The following describes two proteins that form a bound complex.

Sequence of the first protein:
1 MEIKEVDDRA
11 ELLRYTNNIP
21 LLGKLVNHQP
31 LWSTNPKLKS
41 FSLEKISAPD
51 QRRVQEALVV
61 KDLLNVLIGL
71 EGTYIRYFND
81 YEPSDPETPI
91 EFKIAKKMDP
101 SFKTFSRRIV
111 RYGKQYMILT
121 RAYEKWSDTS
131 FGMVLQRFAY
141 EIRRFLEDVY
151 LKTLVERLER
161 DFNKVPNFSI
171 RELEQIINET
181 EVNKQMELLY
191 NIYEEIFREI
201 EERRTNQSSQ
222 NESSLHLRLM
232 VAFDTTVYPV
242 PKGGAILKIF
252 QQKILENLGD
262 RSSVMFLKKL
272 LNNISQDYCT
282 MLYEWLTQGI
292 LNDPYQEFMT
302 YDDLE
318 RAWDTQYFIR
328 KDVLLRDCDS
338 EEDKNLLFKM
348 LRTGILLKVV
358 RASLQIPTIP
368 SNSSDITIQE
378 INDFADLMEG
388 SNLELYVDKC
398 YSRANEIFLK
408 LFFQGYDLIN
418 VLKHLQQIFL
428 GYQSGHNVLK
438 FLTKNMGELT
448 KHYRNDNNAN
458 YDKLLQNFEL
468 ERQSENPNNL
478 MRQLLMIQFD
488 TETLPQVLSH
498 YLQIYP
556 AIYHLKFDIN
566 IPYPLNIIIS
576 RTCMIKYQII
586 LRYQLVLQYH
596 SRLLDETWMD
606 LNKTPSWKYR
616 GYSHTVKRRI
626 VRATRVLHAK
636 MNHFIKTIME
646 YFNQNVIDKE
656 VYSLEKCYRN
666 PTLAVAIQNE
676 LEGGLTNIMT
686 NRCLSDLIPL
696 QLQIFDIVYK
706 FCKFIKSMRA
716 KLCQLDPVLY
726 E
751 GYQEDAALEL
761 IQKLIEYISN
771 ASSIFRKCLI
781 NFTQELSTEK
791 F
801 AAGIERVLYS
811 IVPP

Contacts between the two chains:
Residue R627 in the first protein contacts residue Y445 in the second protein (closest heavy-atom distance 3.1 Å).
Residue L436 in the first protein is in contact with residue S250 in the second protein (closest heavy-atom distance 3.5 Å).
Residue Y809 in the first protein interacts with residue Q339 in the second protein (closest heavy-atom distance 3.3 Å).
Residue N648 in the first protein is in contact with residue Y247 in the second protein (closest heavy-atom distance 3.1 Å).
Residue W603 in the first protein contacts residue I260 in the second protein (closest heavy-atom distance 2.8 Å).
Residue S810 in the first protein contacts residue S349 in the second protein (closest heavy-atom distance 3.2 Å).
Residue P814 in the first protein contacts residue P345 in the second protein (closest heavy-atom distance 3.4 Å).
Residue E645 in the first protein contacts residue Y249 in the second protein (closest heavy-atom distance 2.6 Å).
Residue N607 in the first protein is in contact with residue D199 in the second protein (closest heavy-atom distance 3.4 Å).
Residue H433 in the first protein interacts with residue P245 in the second protein (closest heavy-atom distance 3.4 Å).
Residue Q430 in the first protein is in contact with residue P245 in the second protein (closest heavy-atom distance 3.6 Å).
Residue W603 in the first protein contacts residue S257 in the second protein (closest heavy-atom distance 3.4 Å).
Residue G428 in the first protein is in contact with residue S246 in the second protein (closest heavy-atom distance 3.2 Å).
Residue G432 in the first protein interacts with residue Y247 in the second protein (closest heavy-atom distance 3.5 Å).
Residue K641 in the first protein interacts with residue M248 in the second protein (closest heavy-atom distance 3.1 Å).
Residue E645 in the first protein is in contact with residue V354 in the second protein (closest heavy-atom distance 3.4 Å).
Residue K608 in the first protein interacts with residue P163 in the second protein (closest heavy-atom distance 3.2 Å).
Residue K420 in the first protein interacts with residue D47 in the second protein (closest heavy-atom distance 3.0 Å).
Residue M644 in the first protein contacts residue M248 in the second protein (closest heavy-atom distance 3.5 Å).
Residue N637 in the first protein contacts residue T258 in the second protein (closest heavy-atom distance 3.6 Å).
Residue Q430 in the first protein interacts with residue S246 in the second protein (closest heavy-atom distance 2.8 Å).
Residue R806 in the first protein interacts with residue I331 in the second protein (closest heavy-atom distance 3.5 Å).
Residue N607 in the first protein is in contact with residue P263 in the second protein (closest heavy-atom distance 3.4 Å).
Residue K654 in the first protein is in contact with residue R329 in the second protein (closest heavy-atom distance 3.5 Å).
Residue L436 in the first protein is in contact with residue S251 in the second protein (closest heavy-atom distance 3.1 Å).
Residue Q649 in the first protein contacts residue Y247 in the second protein (closest heavy-atom distance 2.9 Å).
Residue N650 in the first protein contacts residue P328 in the second protein (closest heavy-atom distance 3.1 Å).
Residue M604 in the first protein is in contact with residue K165 in the second protein (closest heavy-atom distance 3.6 Å).
Residue G428 in the first protein contacts residue Y247 in the second protein (closest heavy-atom distance 3.6 Å).
Residue Q430 in the first protein contacts residue R358 in the second protein (closest heavy-atom distance 3.3 Å).
Residue R630 in the first protein contacts residue P263 in the second protein (closest heavy-atom distance 3.3 Å).
Residue H638 in the first protein is in contact with residue N317 in the second protein (closest heavy-atom distance 3.1 Å).
Residue H638 in the first protein interacts with residue H353 in the second protein (closest heavy-atom distance 3.4 Å).
Residue Y809 in the first protein contacts residue M335 in the second protein (closest heavy-atom distance 3.4 Å).
Residue K641 in the first protein is in contact with residue H353 in the second protein (closest heavy-atom distance 3.4 Å).
Residue K608 in the first protein interacts with residue K165 in the second protein (closest heavy-atom distance 3.1 Å).
Residue N473 in the first protein interacts with residue E45 in the second protein (closest heavy-atom distance 3.0 Å).
Residue Q649 in the first protein contacts residue V354 in the second protein (closest heavy-atom distance 3.1 Å).
Residue P814 in the first protein is in contact with residue S350 in the second protein (closest heavy-atom distance 3.4 Å).
Residue D600 in the first protein interacts with residue S254 in the second protein (closest heavy-atom distance 3.1 Å).
Residue N637 in the first protein contacts residue S257 in the second protein (closest heavy-atom distance 3.1 Å).
Residue M604 in the first protein is in contact with residue I166 in the second protein (closest heavy-atom distance 3.5 Å).
Residue H433 in the first protein interacts with residue S250 in the second protein (closest heavy-atom distance 3.3 Å).
Residue H433 in the first protein interacts with residue D49 in the second protein (closest heavy-atom distance 3.5 Å).
Residue R806 in the first protein interacts with residue M335 in the second protein (closest heavy-atom distance 3.5 Å).
Residue E645 in the first protein contacts residue M248 in the second protein (closest heavy-atom distance 3.6 Å).
Residue Q430 in the first protein is in contact with residue D47 in the second protein (closest heavy-atom distance 3.5 Å).
Residue P814 in the first protein is in contact with residue S348 in the second protein (closest heavy-atom distance 3.2 Å).
Residue D600 in the first protein interacts with residue S253 in the second protein (closest heavy-atom distance 3.5 Å).
Residue A802 in the first protein interacts with residue S332 in the second protein (closest heavy-atom distance 3.2 Å).
Residue E645 in the first protein contacts residue H353 in the second protein (closest heavy-atom distance 3.2 Å).
Residue R806 in the first protein contacts residue S332 in the second protein (closest heavy-atom distance 3.2 Å).
Residue R624 in the first protein interacts with residue D448 in the second protein (closest heavy-atom distance 3.1 Å).
Residue K608 in the first protein is in contact with residue D199 in the second protein (closest heavy-atom distance 2.5 Å).
Residue N475 in the first protein interacts with residue T44 in the second protein (closest heavy-atom distance 3.3 Å).
Residue N473 in the first protein is in contact with residue T44 in the second protein (closest heavy-atom distance 2.4 Å).
Residue R623 in the first protein interacts with residue D448 in the second protein (closest heavy-atom distance 3.1 Å).
Residue G432 in the first protein is in contact with residue S250 in the second protein (closest heavy-atom distance 3.3 Å).
Residue A628 in the first protein is in contact with residue V449 in the second protein (closest heavy-atom distance 3.5 Å).
Residue W603 in the first protein interacts with residue Y256 in the second protein (closest heavy-atom distance 3.5 Å).

Sequence of the second protein:
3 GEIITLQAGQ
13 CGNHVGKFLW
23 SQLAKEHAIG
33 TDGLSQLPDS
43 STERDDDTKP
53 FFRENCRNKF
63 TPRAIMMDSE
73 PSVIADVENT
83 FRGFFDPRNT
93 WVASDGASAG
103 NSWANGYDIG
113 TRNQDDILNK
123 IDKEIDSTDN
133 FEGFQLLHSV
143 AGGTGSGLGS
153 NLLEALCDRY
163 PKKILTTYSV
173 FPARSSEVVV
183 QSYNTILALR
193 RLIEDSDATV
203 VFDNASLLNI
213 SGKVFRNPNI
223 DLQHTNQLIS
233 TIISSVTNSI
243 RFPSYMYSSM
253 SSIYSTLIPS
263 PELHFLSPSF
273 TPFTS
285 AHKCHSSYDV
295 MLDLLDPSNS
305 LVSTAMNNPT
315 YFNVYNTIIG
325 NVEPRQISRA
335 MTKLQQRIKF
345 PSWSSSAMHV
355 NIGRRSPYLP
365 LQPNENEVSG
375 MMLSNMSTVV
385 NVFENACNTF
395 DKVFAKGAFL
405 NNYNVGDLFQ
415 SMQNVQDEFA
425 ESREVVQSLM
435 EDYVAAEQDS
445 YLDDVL